Sequence of chain A:
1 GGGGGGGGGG

These two protein chains interact to form a complex.

Sequence of chain B:
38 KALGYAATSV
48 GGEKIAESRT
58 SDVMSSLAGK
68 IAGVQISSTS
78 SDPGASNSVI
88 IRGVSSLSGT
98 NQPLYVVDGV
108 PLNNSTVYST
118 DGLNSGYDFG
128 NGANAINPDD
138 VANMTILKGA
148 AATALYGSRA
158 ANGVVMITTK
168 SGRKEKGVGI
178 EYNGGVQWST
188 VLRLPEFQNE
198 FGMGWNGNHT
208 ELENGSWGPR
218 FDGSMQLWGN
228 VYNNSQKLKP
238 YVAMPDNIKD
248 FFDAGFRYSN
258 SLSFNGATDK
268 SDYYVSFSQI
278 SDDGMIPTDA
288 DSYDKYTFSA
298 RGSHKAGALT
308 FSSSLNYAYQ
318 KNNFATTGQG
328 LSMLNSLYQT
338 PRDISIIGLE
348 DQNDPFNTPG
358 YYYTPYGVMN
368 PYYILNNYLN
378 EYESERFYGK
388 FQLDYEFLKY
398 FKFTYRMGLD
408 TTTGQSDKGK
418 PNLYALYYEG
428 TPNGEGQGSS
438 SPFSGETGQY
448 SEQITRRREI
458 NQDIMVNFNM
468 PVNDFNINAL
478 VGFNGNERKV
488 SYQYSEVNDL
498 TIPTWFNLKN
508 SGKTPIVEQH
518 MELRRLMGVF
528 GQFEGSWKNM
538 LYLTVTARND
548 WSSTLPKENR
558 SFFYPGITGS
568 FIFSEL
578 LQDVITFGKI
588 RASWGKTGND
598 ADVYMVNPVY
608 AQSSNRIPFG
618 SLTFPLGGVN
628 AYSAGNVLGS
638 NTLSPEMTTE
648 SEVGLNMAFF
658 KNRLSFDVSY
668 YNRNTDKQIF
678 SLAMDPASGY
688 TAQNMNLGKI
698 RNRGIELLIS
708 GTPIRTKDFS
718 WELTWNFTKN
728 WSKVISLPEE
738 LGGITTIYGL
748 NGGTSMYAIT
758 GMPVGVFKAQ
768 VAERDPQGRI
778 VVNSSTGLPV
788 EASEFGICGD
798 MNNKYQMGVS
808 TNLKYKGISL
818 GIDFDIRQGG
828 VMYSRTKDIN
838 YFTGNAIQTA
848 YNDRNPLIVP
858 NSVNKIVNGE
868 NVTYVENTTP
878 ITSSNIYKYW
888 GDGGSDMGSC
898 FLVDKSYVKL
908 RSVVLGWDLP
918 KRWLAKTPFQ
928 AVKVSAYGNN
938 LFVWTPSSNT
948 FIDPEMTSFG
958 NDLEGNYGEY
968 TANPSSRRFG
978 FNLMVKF

Contacts between the two chains:
Residue F616 in chain B contacts residue G6 in chain A (closest heavy-atom distance 4.4 Å).
Residue F616 in chain B interacts with residue G5 in chain A (closest heavy-atom distance 3.2 Å).
Residue F839 in chain B interacts with residue G9 in chain A (closest heavy-atom distance 3.3 Å).
Residue N211 in chain B contacts residue G8 in chain A (closest heavy-atom distance 5.0 Å).
Residue N211 in chain B interacts with residue G9 in chain A (closest heavy-atom distance 2.9 Å).
Residue L747 in chain B contacts residue G2 in chain A (closest heavy-atom distance 4.7 Å).
Residue N748 in chain B contacts residue G4 in chain A (closest heavy-atom distance 4.7 Å).
Residue L120 in chain B contacts residue G3 in chain A (closest heavy-atom distance 4.3 Å).
Residue Q326 in chain B contacts residue G5 in chain A (closest heavy-atom distance 3.2 Å).
Residue L120 in chain B contacts residue G5 in chain A (closest heavy-atom distance 4.8 Å).
Residue N748 in chain B interacts with residue G3 in chain A (closest heavy-atom distance 2.6 Å).
Residue F616 in chain B contacts residue G4 in chain A (closest heavy-atom distance 3.5 Å).
Residue Q326 in chain B interacts with residue G4 in chain A (closest heavy-atom distance 3.1 Å).
Residue E210 in chain B contacts residue G10 in chain A (closest heavy-atom distance 3.3 Å).
Residue W202 in chain B interacts with residue G10 in chain A (closest heavy-atom distance 3.5 Å).
Residue L747 in chain B is in contact with residue G3 in chain A (closest heavy-atom distance 3.4 Å).
Residue L120 in chain B interacts with residue G4 in chain A (closest heavy-atom distance 4.1 Å).
Residue F839 in chain B contacts residue G8 in chain A (closest heavy-atom distance 4.0 Å).
Residue G746 in chain B contacts residue G3 in chain A (closest heavy-atom distance 3.9 Å).
Residue G746 in chain B is in contact with residue G2 in chain A (closest heavy-atom distance 3.3 Å).
Residue R832 in chain B interacts with residue G6 in chain A (closest heavy-atom distance 4.6 Å).
Residue Q326 in chain B contacts residue G6 in chain A (closest heavy-atom distance 3.2 Å).
Residue W202 in chain B contacts residue G9 in chain A (closest heavy-atom distance 4.0 Å).
Residue N748 in chain B interacts with residue G2 in chain A (closest heavy-atom distance 4.5 Å).
Residue N121 in chain B contacts residue G4 in chain A (closest heavy-atom distance 4.9 Å).
Residue Y967 in chain B is in contact with residue G5 in chain A (closest heavy-atom distance 4.1 Å).
Residue E210 in chain B is in contact with residue G9 in chain A (closest heavy-atom distance 4.9 Å).
Residue Y363 in chain B is in contact with residue G9 in chain A (closest heavy-atom distance 3.6 Å).
Residue Y363 in chain B contacts residue G10 in chain A (closest heavy-atom distance 4.2 Å).
Residue N211 in chain B contacts residue G10 in chain A (closest heavy-atom distance 4.1 Å).